Sequence of the first protein:
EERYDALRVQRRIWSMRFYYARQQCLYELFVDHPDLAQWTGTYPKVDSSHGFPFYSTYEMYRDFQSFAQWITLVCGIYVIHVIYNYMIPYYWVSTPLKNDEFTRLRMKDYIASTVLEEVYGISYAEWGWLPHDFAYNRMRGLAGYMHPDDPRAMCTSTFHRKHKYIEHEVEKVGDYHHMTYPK

This data describes a binding interaction between two proteins.

Interface contacts:
Residue R41 in the first protein contacts residue D105 in the second protein (closest heavy-atom distance 3.1 Å).
Residue V38 in the first protein is in contact with residue I89 in the second protein (closest heavy-atom distance 4.6 Å).
Residue V38 in the first protein contacts residue D93 in the second protein (closest heavy-atom distance 3.9 Å).
Residue R41 in the first protein contacts residue D93 in the second protein (closest heavy-atom distance 3.3 Å).
Residue Y49 in the first protein interacts with residue R106 in the second protein (closest heavy-atom distance 4.1 Å).
Residue Y49 in the first protein contacts residue A108 in the second protein (closest heavy-atom distance 3.6 Å).
Residue R41 in the first protein interacts with residue I89 in the second protein (closest heavy-atom distance 3.6 Å).
Residue Y49 in the first protein interacts with residue V85 in the second protein (closest heavy-atom distance 4.0 Å).
Residue R41 in the first protein interacts with residue I103 in the second protein (closest heavy-atom distance 4.7 Å).
Residue Y49 in the first protein interacts with residue D105 in the second protein (closest heavy-atom distance 2.2 Å).
Residue R46 in the first protein contacts residue A86 in the second protein (closest heavy-atom distance 4.8 Å).
Residue S44 in the first protein interacts with residue R106 in the second protein (closest heavy-atom distance 4.7 Å).
Residue M45 in the first protein interacts with residue R106 in the second protein (closest heavy-atom distance 3.7 Å).
Residue R41 in the first protein contacts residue E96 in the second protein (closest heavy-atom distance 2.6 Å).
Residue I42 in the first protein is in contact with residue V85 in the second protein (closest heavy-atom distance 4.5 Å).
Residue I42 in the first protein interacts with residue I89 in the second protein (closest heavy-atom distance 3.6 Å).
Residue Y48 in the first protein interacts with residue L107 in the second protein (closest heavy-atom distance 4.9 Å).
Residue R41 in the first protein interacts with residue H92 in the second protein (closest heavy-atom distance 4.4 Å).
Residue M45 in the first protein interacts with residue D105 in the second protein (closest heavy-atom distance 3.6 Å).
Residue M45 in the first protein contacts residue I89 in the second protein (closest heavy-atom distance 3.6 Å).
Residue Y48 in the first protein contacts residue R106 in the second protein (closest heavy-atom distance 2.8 Å).
Residue Y49 in the first protein contacts residue L109 in the second protein (closest heavy-atom distance 3.6 Å).
Residue R37 in the first protein contacts residue R97 in the second protein (closest heavy-atom distance 3.1 Å).
Residue M45 in the first protein contacts residue V85 in the second protein (closest heavy-atom distance 3.7 Å).
Residue Y49 in the first protein is in contact with residue L107 in the second protein (closest heavy-atom distance 4.5 Å).
Residue Y48 in the first protein interacts with residue D105 in the second protein (closest heavy-atom distance 4.8 Å).
Residue V38 in the first protein interacts with residue R97 in the second protein (closest heavy-atom distance 4.5 Å).
Residue I42 in the first protein contacts residue Q90 in the second protein (closest heavy-atom distance 3.4 Å).
Residue D34 in the first protein contacts residue R97 in the second protein (closest heavy-atom distance 3.5 Å).
Residue V38 in the first protein is in contact with residue Q90 in the second protein (closest heavy-atom distance 3.5 Å).
Residue R46 in the first protein interacts with residue V85 in the second protein (closest heavy-atom distance 3.7 Å).
Residue I42 in the first protein interacts with residue A86 in the second protein (closest heavy-atom distance 3.8 Å).
Residue R37 in the first protein contacts residue D93 in the second protein (closest heavy-atom distance 3.8 Å).

Sequence of the second protein:
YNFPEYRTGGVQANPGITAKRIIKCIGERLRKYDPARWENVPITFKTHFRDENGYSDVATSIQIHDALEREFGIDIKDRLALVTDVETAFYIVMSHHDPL